Sequence of chain B:
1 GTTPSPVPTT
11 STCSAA

Sequence of chain A:
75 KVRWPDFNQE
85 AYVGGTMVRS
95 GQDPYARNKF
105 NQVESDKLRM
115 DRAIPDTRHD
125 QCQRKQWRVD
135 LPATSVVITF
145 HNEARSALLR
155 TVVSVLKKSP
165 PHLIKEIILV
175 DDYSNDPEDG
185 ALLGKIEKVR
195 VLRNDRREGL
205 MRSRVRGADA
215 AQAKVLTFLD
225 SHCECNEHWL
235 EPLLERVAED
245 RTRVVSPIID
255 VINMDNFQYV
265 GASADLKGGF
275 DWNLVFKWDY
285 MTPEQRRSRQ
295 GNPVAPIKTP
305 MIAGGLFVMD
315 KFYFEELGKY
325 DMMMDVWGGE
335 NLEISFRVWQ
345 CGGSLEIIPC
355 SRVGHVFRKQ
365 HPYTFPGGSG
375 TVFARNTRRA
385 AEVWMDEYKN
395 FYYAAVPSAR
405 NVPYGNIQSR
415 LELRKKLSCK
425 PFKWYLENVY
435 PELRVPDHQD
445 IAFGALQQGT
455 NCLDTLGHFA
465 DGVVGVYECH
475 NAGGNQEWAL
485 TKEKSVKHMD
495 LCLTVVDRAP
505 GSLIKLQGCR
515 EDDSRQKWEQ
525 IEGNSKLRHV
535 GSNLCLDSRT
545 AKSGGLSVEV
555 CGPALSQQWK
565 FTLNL

This data describes a binding interaction between two proteins.

Contacts between the two chains:
Residue H365 in chain A is in contact with residue P6 in chain B (closest heavy-atom distance 4.6 Å).
Residue F361 in chain A is in contact with residue S5 in chain B (closest heavy-atom distance 3.7 Å).
Residue Y284 in chain A interacts with residue T10 in chain B (closest heavy-atom distance 4.0 Å).
Residue A476 in chain A interacts with residue S11 in chain B (closest heavy-atom distance 4.3 Å).
Residue A266 in chain A is in contact with residue P8 in chain B (closest heavy-atom distance 4.0 Å).
Residue F361 in chain A interacts with residue P6 in chain B (closest heavy-atom distance 3.4 Å).
Residue W282 in chain A is in contact with residue S5 in chain B (closest heavy-atom distance 4.4 Å).
Residue I253 in chain A interacts with residue P8 in chain B (closest heavy-atom distance 4.8 Å).
Residue K363 in chain A contacts residue S5 in chain B (closest heavy-atom distance 3.0 Å).
Residue R362 in chain A contacts residue T2 in chain B (closest heavy-atom distance 2.8 Å).
Residue L270 in chain A interacts with residue P8 in chain B (closest heavy-atom distance 3.6 Å).
Residue F280 in chain A contacts residue S5 in chain B (closest heavy-atom distance 4.0 Å).
Residue E334 in chain A contacts residue T3 in chain B (closest heavy-atom distance 2.7 Å).
Residue R362 in chain A is in contact with residue S5 in chain B (closest heavy-atom distance 3.5 Å).
Residue G461 in chain A interacts with residue A16 in chain B (closest heavy-atom distance 5.0 Å).
Residue N479 in chain A contacts residue A15 in chain B (closest heavy-atom distance 3.7 Å).
Residue W282 in chain A interacts with residue T10 in chain B (closest heavy-atom distance 5.0 Å).
Residue T143 in chain A is in contact with residue G1 in chain B (closest heavy-atom distance 4.7 Å).
Residue N479 in chain A is in contact with residue A16 in chain B (closest heavy-atom distance 3.4 Å).
Residue D224 in chain A is in contact with residue T2 in chain B (closest heavy-atom distance 4.2 Å).
Residue G478 in chain A is in contact with residue A15 in chain B (closest heavy-atom distance 3.8 Å).
Residue W282 in chain A contacts residue P8 in chain B (closest heavy-atom distance 3.5 Å).
Residue F361 in chain A interacts with residue V7 in chain B (closest heavy-atom distance 3.8 Å).
Residue Y471 in chain A is in contact with residue C13 in chain B (closest heavy-atom distance 4.1 Å).
Residue Y367 in chain A is in contact with residue S5 in chain B (closest heavy-atom distance 4.8 Å).
Residue H359 in chain A interacts with residue T2 in chain B (closest heavy-atom distance 4.7 Å).
Residue A476 in chain A is in contact with residue T10 in chain B (closest heavy-atom distance 3.6 Å).
Residue Y367 in chain A contacts residue T3 in chain B (closest heavy-atom distance 3.6 Å).
Residue V255 in chain A contacts residue P8 in chain B (closest heavy-atom distance 3.6 Å).
Residue L204 in chain A is in contact with residue G1 in chain B (closest heavy-atom distance 3.7 Å).
Residue E334 in chain A interacts with residue T2 in chain B (closest heavy-atom distance 3.8 Å).
Residue K363 in chain A is in contact with residue P4 in chain B (closest heavy-atom distance 3.5 Å).
Residue K103 in chain A contacts residue P4 in chain B (closest heavy-atom distance 4.1 Å).
Residue F144 in chain A interacts with residue G1 in chain B (closest heavy-atom distance 4.4 Å).
Residue G309 in chain A contacts residue T2 in chain B (closest heavy-atom distance 3.9 Å).
Residue W282 in chain A interacts with residue T9 in chain B (closest heavy-atom distance 3.9 Å).
Residue H145 in chain A contacts residue G1 in chain B (closest heavy-atom distance 4.1 Å).
Residue G332 in chain A interacts with residue T3 in chain B (closest heavy-atom distance 3.2 Å).
Residue P366 in chain A interacts with residue P6 in chain B (closest heavy-atom distance 4.6 Å).
Residue K363 in chain A interacts with residue V7 in chain B (closest heavy-atom distance 3.6 Å).
Residue W331 in chain A interacts with residue T3 in chain B (closest heavy-atom distance 4.7 Å).
Residue N479 in chain A is in contact with residue S14 in chain B (closest heavy-atom distance 4.2 Å).
Residue Y367 in chain A is in contact with residue P4 in chain B (closest heavy-atom distance 2.7 Å).
Residue R208 in chain A contacts residue T2 in chain B (closest heavy-atom distance 4.8 Å).
Residue V255 in chain A contacts residue V7 in chain B (closest heavy-atom distance 4.3 Å).
Residue H226 in chain A interacts with residue T2 in chain B (closest heavy-atom distance 4.7 Å).
Residue L204 in chain A interacts with residue T2 in chain B (closest heavy-atom distance 3.5 Å).
Residue W282 in chain A contacts residue V7 in chain B (closest heavy-atom distance 3.9 Å).
Residue H474 in chain A is in contact with residue S11 in chain B (closest heavy-atom distance 3.8 Å).
Residue F280 in chain A is in contact with residue P6 in chain B (closest heavy-atom distance 5.0 Å).
Residue L270 in chain A contacts residue T9 in chain B (closest heavy-atom distance 3.8 Å).
Residue F377 in chain A is in contact with residue T3 in chain B (closest heavy-atom distance 4.0 Å).
Residue K363 in chain A contacts residue P6 in chain B (closest heavy-atom distance 3.6 Å).
Residue F361 in chain A interacts with residue P8 in chain B (closest heavy-atom distance 3.5 Å).
Residue R362 in chain A interacts with residue P4 in chain B (closest heavy-atom distance 3.8 Å).
Residue W282 in chain A is in contact with residue P6 in chain B (closest heavy-atom distance 3.2 Å).
Residue L270 in chain A contacts residue T10 in chain B (closest heavy-atom distance 3.9 Å).
Residue R362 in chain A interacts with residue T3 in chain B (closest heavy-atom distance 4.2 Å).
Residue G333 in chain A is in contact with residue T3 in chain B (closest heavy-atom distance 4.3 Å).